Sequence of chain A:
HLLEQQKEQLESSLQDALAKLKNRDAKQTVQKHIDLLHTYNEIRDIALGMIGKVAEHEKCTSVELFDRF

Residue-level contacts at the interface:
Residue Q16 in chain A contacts residue I53 in chain B (closest heavy-atom distance 4.9 Å).
Residue Q16 in chain A interacts with residue Y50 in chain B (closest heavy-atom distance 3.7 Å).
Residue L13 in chain A is in contact with residue L46 in chain B (closest heavy-atom distance 3.2 Å).
Residue L13 in chain A contacts residue Y50 in chain B (closest heavy-atom distance 3.8 Å).
Residue L24 in chain A is in contact with residue M60 in chain B (closest heavy-atom distance 4.5 Å).
Residue K17 in chain A contacts residue T49 in chain B (closest heavy-atom distance 4.0 Å).
Residue L20 in chain A is in contact with residue I53 in chain B (closest heavy-atom distance 4.1 Å).
Residue L13 in chain A contacts residue T49 in chain B (closest heavy-atom distance 4.6 Å).
Residue L12 in chain A is in contact with residue Y50 in chain B (closest heavy-atom distance 2.9 Å).

Sequence of chain B:
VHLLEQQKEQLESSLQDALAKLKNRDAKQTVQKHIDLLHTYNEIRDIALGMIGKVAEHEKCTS

These two protein chains interact to form a complex.